This data describes a binding interaction between two proteins.

Sequence of the second protein:
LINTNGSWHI

Sequence of the first protein:
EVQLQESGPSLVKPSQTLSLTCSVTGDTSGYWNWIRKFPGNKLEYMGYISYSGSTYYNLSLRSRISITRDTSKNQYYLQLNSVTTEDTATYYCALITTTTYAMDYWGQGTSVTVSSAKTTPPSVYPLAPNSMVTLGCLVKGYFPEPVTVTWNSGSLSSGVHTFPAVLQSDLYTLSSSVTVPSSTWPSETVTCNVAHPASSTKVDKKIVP

Residue-level contacts at the interface:
Residue Y50 in the first protein interacts with residue N7 in the second protein (closest heavy-atom distance 4.2 Å).
Residue Y33 in the first protein contacts residue W10 in the second protein (closest heavy-atom distance 3.3 Å).
Residue Y33 in the first protein is in contact with residue N5 in the second protein (closest heavy-atom distance 2.9 Å).
Residue Y53 in the first protein contacts residue I4 in the second protein (closest heavy-atom distance 3.7 Å).
Residue Y33 in the first protein interacts with residue I4 in the second protein (closest heavy-atom distance 3.3 Å).
Residue Y103 in the first protein is in contact with residue W10 in the second protein (closest heavy-atom distance 3.6 Å).
Residue Y33 in the first protein interacts with residue L3 in the second protein (closest heavy-atom distance 4.3 Å).
Residue T100 in the first protein interacts with residue W10 in the second protein (closest heavy-atom distance 4.9 Å).
Residue Y50 in the first protein interacts with residue T6 in the second protein (closest heavy-atom distance 4.2 Å).
Residue T100 in the first protein contacts residue L3 in the second protein (closest heavy-atom distance 3.8 Å).
Residue Y50 in the first protein contacts residue G8 in the second protein (closest heavy-atom distance 4.4 Å).
Residue T57 in the first protein contacts residue N7 in the second protein (closest heavy-atom distance 4.9 Å).
Residue I98 in the first protein contacts residue W10 in the second protein (closest heavy-atom distance 3.9 Å).
Residue R64 in the first protein is in contact with residue N7 in the second protein (closest heavy-atom distance 4.9 Å).
Residue Y103 in the first protein contacts residue L3 in the second protein (closest heavy-atom distance 3.4 Å).
Residue Y58 in the first protein contacts residue G8 in the second protein (closest heavy-atom distance 3.5 Å).
Residue Y58 in the first protein is in contact with residue N5 in the second protein (closest heavy-atom distance 4.7 Å).
Residue Y50 in the first protein contacts residue N5 in the second protein (closest heavy-atom distance 2.8 Å).
Residue Y58 in the first protein contacts residue N7 in the second protein (closest heavy-atom distance 3.5 Å).